Sequence of protein 1:
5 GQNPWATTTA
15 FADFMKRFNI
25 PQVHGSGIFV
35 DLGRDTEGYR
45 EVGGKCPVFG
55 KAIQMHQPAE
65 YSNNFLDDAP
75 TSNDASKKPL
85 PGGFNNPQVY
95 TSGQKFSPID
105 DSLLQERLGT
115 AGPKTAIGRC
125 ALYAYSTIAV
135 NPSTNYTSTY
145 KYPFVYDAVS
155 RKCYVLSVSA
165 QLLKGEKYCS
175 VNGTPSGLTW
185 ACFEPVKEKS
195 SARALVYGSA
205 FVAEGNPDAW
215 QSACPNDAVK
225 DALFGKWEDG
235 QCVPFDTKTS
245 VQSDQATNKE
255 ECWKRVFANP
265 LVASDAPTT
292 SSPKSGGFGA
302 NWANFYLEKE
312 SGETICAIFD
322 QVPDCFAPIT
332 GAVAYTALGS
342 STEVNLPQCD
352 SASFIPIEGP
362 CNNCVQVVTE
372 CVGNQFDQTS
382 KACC

Contacts between the two chains:
Residue T131 in protein 1 interacts with residue N24 in protein 2 (closest heavy-atom distance 3.3 Å).
Residue T131 in protein 1 is in contact with residue W23 in protein 2 (closest heavy-atom distance 3.7 Å).
Residue A133 in protein 1 contacts residue C21 in protein 2 (closest heavy-atom distance 3.6 Å).
Residue Q92 in protein 1 contacts residue S22 in protein 2 (closest heavy-atom distance 2.3 Å).
Residue Q92 in protein 1 is in contact with residue D20 in protein 2 (closest heavy-atom distance 3.3 Å).
Residue V93 in protein 1 is in contact with residue A31 in protein 2 (closest heavy-atom distance 2.8 Å).
Residue A164 in protein 1 is in contact with residue G14 in protein 2 (closest heavy-atom distance 3.5 Å).
Residue Y144 in protein 1 is in contact with residue K16 in protein 2 (closest heavy-atom distance 3.7 Å).
Residue Y172 in protein 1 interacts with residue I6 in protein 2 (closest heavy-atom distance 3.8 Å).
Residue K171 in protein 1 contacts residue I6 in protein 2 (closest heavy-atom distance 3.8 Å).
Residue Q92 in protein 1 contacts residue E19 in protein 2 (closest heavy-atom distance 3.0 Å).
Residue S130 in protein 1 is in contact with residue I26 in protein 2 (closest heavy-atom distance 3.4 Å).
Residue S161 in protein 1 is in contact with residue I18 in protein 2 (closest heavy-atom distance 3.5 Å).
Residue P271 in protein 1 contacts residue F9 in protein 2 (closest heavy-atom distance 3.5 Å).
Residue Y94 in protein 1 is in contact with residue N24 in protein 2 (closest heavy-atom distance 3.4 Å).
Residue I132 in protein 1 interacts with residue W23 in protein 2 (closest heavy-atom distance 2.7 Å).
Residue V93 in protein 1 contacts residue C32 in protein 2 (closest heavy-atom distance 2.7 Å).
Residue R111 in protein 1 contacts residue I26 in protein 2 (closest heavy-atom distance 3.3 Å).
Residue S130 in protein 1 is in contact with residue N24 in protein 2 (closest heavy-atom distance 3.2 Å).
Residue S130 in protein 1 interacts with residue P25 in protein 2 (closest heavy-atom distance 3.3 Å).
Residue Y43 in protein 1 is in contact with residue K16 in protein 2 (closest heavy-atom distance 3.5 Å).
Residue Y94 in protein 1 interacts with residue A31 in protein 2 (closest heavy-atom distance 3.5 Å).
Residue P271 in protein 1 interacts with residue S13 in protein 2 (closest heavy-atom distance 3.6 Å).
Residue L167 in protein 1 interacts with residue M15 in protein 2 (closest heavy-atom distance 3.5 Å).
Residue V134 in protein 1 is in contact with residue C21 in protein 2 (closest heavy-atom distance 3.0 Å).
Residue V93 in protein 1 interacts with residue M30 in protein 2 (closest heavy-atom distance 3.6 Å).
Residue A133 in protein 1 is in contact with residue E19 in protein 2 (closest heavy-atom distance 3.8 Å).
Residue Y146 in protein 1 is in contact with residue I18 in protein 2 (closest heavy-atom distance 3.7 Å).
Residue Y172 in protein 1 contacts residue F9 in protein 2 (closest heavy-atom distance 3.5 Å).
Residue V134 in protein 1 is in contact with residue E19 in protein 2 (closest heavy-atom distance 3.8 Å).
Residue Y127 in protein 1 interacts with residue N24 in protein 2 (closest heavy-atom distance 3.0 Å).
Residue V93 in protein 1 is in contact with residue V34 in protein 2 (closest heavy-atom distance 3.8 Å).
Residue Q92 in protein 1 interacts with residue C21 in protein 2 (closest heavy-atom distance 3.6 Å).
Residue Q92 in protein 1 is in contact with residue C32 in protein 2 (closest heavy-atom distance 3.5 Å).
Residue R111 in protein 1 is in contact with residue M27 in protein 2 (closest heavy-atom distance 3.2 Å).
Residue Y94 in protein 1 interacts with residue M30 in protein 2 (closest heavy-atom distance 3.5 Å).
Residue T75 in protein 1 is in contact with residue V34 in protein 2 (closest heavy-atom distance 3.1 Å).
Residue A164 in protein 1 is in contact with residue S13 in protein 2 (closest heavy-atom distance 3.4 Å).
Residue A164 in protein 1 contacts residue M15 in protein 2 (closest heavy-atom distance 3.6 Å).
Residue S292 in protein 1 contacts residue D12 in protein 2 (closest heavy-atom distance 2.7 Å).
Residue I132 in protein 1 interacts with residue S22 in protein 2 (closest heavy-atom distance 3.1 Å).
Residue S163 in protein 1 contacts residue G14 in protein 2 (closest heavy-atom distance 3.6 Å).
Residue S293 in protein 1 is in contact with residue D12 in protein 2 (closest heavy-atom distance 3.7 Å).
Residue R44 in protein 1 is in contact with residue D12 in protein 2 (closest heavy-atom distance 3.5 Å).
Residue W184 in protein 1 is in contact with residue L10 in protein 2 (closest heavy-atom distance 3.6 Å).
Residue Q92 in protein 1 interacts with residue I18 in protein 2 (closest heavy-atom distance 3.7 Å).
Residue Y94 in protein 1 is in contact with residue Q29 in protein 2 (closest heavy-atom distance 3.4 Å).
Residue L167 in protein 1 interacts with residue L10 in protein 2 (closest heavy-atom distance 3.5 Å).
Residue L112 in protein 1 contacts residue I26 in protein 2 (closest heavy-atom distance 3.4 Å).
Residue L107 in protein 1 contacts residue M27 in protein 2 (closest heavy-atom distance 3.5 Å).
Residue S96 in protein 1 interacts with residue Q29 in protein 2 (closest heavy-atom distance 2.9 Å).
Residue L36 in protein 1 contacts residue S13 in protein 2 (closest heavy-atom distance 3.8 Å).
Residue T95 in protein 1 is in contact with residue Q29 in protein 2 (closest heavy-atom distance 3.5 Å).
Residue Q92 in protein 1 interacts with residue V33 in protein 2 (closest heavy-atom distance 3.6 Å).
Residue F187 in protein 1 interacts with residue M15 in protein 2 (closest heavy-atom distance 3.3 Å).
Residue T95 in protein 1 interacts with residue M30 in protein 2 (closest heavy-atom distance 3.3 Å).
Residue P271 in protein 1 contacts residue D12 in protein 2 (closest heavy-atom distance 3.2 Å).
Residue Y146 in protein 1 interacts with residue K16 in protein 2 (closest heavy-atom distance 3.2 Å).
Residue F100 in protein 1 contacts residue A31 in protein 2 (closest heavy-atom distance 3.8 Å).
Residue Q92 in protein 1 contacts residue A31 in protein 2 (closest heavy-atom distance 3.3 Å).

This data describes a binding interaction between two proteins.

Sequence of protein 2:
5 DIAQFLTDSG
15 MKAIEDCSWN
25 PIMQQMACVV